Sequence of the first protein:
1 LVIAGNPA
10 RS

Sequence of the second protein:
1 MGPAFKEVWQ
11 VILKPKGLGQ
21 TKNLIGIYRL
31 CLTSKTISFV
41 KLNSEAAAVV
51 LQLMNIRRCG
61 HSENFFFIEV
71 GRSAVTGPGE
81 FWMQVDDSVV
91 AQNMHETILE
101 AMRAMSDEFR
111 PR

The following describes two proteins that form a bound complex.

Contacts between the two chains:
Residue C59 in the second protein contacts residue N6 in the first protein (closest heavy-atom distance 3.7 Å).
Residue L99 in the second protein contacts residue P7 in the first protein (closest heavy-atom distance 4.9 Å).
Residue L53 in the second protein interacts with residue N6 in the first protein (closest heavy-atom distance 2.7 Å).
Residue M54 in the second protein interacts with residue N6 in the first protein (closest heavy-atom distance 4.6 Å).
Residue M54 in the second protein is in contact with residue A8 in the first protein (closest heavy-atom distance 3.2 Å).
Residue M102 in the second protein contacts residue P7 in the first protein (closest heavy-atom distance 3.4 Å).
Residue W82 in the second protein contacts residue L1 in the first protein (closest heavy-atom distance 4.8 Å).
Residue H61 in the second protein contacts residue V2 in the first protein (closest heavy-atom distance 2.9 Å).
Residue S62 in the second protein contacts residue V2 in the first protein (closest heavy-atom distance 3.0 Å).
Residue H61 in the second protein interacts with residue I3 in the first protein (closest heavy-atom distance 4.1 Å).
Residue R58 in the second protein is in contact with residue N6 in the first protein (closest heavy-atom distance 3.5 Å).
Residue F67 in the second protein is in contact with residue V2 in the first protein (closest heavy-atom distance 4.8 Å).
Residue M102 in the second protein is in contact with residue N6 in the first protein (closest heavy-atom distance 2.6 Å).
Residue R57 in the second protein interacts with residue N6 in the first protein (closest heavy-atom distance 3.2 Å).
Residue G60 in the second protein contacts residue I3 in the first protein (closest heavy-atom distance 3.6 Å).
Residue R58 in the second protein interacts with residue G5 in the first protein (closest heavy-atom distance 3.6 Å).
Residue F109 in the second protein contacts residue R10 in the first protein (closest heavy-atom distance 4.2 Å).
Residue L53 in the second protein interacts with residue A8 in the first protein (closest heavy-atom distance 4.2 Å).
Residue H61 in the second protein is in contact with residue A4 in the first protein (closest heavy-atom distance 3.5 Å).
Residue F67 in the second protein is in contact with residue I3 in the first protein (closest heavy-atom distance 3.6 Å).
Residue R58 in the second protein is in contact with residue I3 in the first protein (closest heavy-atom distance 4.0 Å).
Residue F109 in the second protein is in contact with residue A8 in the first protein (closest heavy-atom distance 4.9 Å).
Residue C59 in the second protein contacts residue A4 in the first protein (closest heavy-atom distance 2.8 Å).
Residue I56 in the second protein interacts with residue N6 in the first protein (closest heavy-atom distance 2.8 Å).
Residue S62 in the second protein contacts residue L1 in the first protein (closest heavy-atom distance 3.3 Å).
Residue R58 in the second protein interacts with residue A4 in the first protein (closest heavy-atom distance 3.2 Å).
Residue M54 in the second protein is in contact with residue R10 in the first protein (closest heavy-atom distance 4.5 Å).
Residue F67 in the second protein is in contact with residue L1 in the first protein (closest heavy-atom distance 4.7 Å).
Residue E63 in the second protein is in contact with residue V2 in the first protein (closest heavy-atom distance 4.0 Å).
Residue G60 in the second protein interacts with residue A4 in the first protein (closest heavy-atom distance 3.6 Å).
Residue M105 in the second protein is in contact with residue A8 in the first protein (closest heavy-atom distance 3.4 Å).
Residue H95 in the second protein contacts residue A4 in the first protein (closest heavy-atom distance 4.5 Å).
Residue C59 in the second protein contacts residue I3 in the first protein (closest heavy-atom distance 4.0 Å).
Residue S106 in the second protein contacts residue P7 in the first protein (closest heavy-atom distance 3.0 Å).
Residue R103 in the second protein interacts with residue P7 in the first protein (closest heavy-atom distance 3.6 Å).
Residue R57 in the second protein contacts residue G5 in the first protein (closest heavy-atom distance 4.4 Å).
Residue L99 in the second protein is in contact with residue G5 in the first protein (closest heavy-atom distance 3.9 Å).
Residue M102 in the second protein interacts with residue G5 in the first protein (closest heavy-atom distance 4.7 Å).
Residue L99 in the second protein is in contact with residue A4 in the first protein (closest heavy-atom distance 4.2 Å).
Residue S106 in the second protein interacts with residue A8 in the first protein (closest heavy-atom distance 3.4 Å).
Residue G60 in the second protein contacts residue V2 in the first protein (closest heavy-atom distance 3.6 Å).
Residue C59 in the second protein is in contact with residue G5 in the first protein (closest heavy-atom distance 3.9 Å).
Residue M102 in the second protein is in contact with residue A8 in the first protein (closest heavy-atom distance 4.0 Å).